Sequence of protein 2:
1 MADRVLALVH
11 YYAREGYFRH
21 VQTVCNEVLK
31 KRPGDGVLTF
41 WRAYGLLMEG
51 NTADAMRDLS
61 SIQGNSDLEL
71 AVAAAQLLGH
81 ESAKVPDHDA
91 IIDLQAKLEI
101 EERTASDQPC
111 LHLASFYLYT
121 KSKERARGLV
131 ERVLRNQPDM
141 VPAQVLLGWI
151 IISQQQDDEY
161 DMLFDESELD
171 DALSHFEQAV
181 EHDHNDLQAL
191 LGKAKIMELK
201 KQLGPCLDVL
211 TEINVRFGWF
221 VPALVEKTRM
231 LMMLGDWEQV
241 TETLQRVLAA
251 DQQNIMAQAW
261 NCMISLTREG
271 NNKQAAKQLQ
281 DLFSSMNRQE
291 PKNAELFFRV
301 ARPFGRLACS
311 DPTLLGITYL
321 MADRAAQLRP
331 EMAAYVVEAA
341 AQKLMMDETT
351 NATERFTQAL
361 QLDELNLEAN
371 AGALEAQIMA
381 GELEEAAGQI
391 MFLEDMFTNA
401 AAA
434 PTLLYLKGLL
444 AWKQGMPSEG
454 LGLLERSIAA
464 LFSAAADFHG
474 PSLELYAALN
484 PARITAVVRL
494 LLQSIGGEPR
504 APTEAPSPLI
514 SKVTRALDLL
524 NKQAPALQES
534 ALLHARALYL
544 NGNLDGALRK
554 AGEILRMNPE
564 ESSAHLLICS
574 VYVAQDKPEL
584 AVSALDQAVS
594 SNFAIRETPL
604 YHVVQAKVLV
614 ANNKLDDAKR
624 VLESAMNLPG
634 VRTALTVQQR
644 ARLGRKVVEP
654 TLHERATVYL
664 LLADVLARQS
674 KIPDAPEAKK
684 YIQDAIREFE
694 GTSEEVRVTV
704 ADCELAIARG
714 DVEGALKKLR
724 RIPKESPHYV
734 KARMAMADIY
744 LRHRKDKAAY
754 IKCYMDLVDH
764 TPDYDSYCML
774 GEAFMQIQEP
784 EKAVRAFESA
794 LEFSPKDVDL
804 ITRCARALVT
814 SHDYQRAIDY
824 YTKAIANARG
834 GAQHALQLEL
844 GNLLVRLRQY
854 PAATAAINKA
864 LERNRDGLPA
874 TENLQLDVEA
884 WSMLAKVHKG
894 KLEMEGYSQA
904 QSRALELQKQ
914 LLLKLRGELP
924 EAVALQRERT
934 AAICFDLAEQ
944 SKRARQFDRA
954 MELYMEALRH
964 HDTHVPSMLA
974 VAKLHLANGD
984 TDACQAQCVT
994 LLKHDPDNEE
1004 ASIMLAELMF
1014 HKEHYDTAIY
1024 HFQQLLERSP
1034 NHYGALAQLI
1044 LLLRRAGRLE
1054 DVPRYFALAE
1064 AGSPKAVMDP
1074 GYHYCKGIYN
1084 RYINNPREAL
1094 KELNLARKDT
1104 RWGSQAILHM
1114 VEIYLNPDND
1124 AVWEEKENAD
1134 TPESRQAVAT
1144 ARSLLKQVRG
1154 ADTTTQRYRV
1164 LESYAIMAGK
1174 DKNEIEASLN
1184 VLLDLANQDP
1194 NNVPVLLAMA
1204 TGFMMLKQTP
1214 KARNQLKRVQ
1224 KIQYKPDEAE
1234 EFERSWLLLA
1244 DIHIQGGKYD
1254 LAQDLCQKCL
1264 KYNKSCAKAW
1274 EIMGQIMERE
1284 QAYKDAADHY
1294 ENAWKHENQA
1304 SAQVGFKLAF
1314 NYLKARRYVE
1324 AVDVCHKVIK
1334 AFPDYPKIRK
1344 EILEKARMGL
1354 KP

These two protein chains interact to form a complex.

Contacts between the two chains:
Residue R1350 in protein 2 contacts residue W183 in protein 1 (closest heavy-atom distance 2.9 Å).
Residue P1355 in protein 2 contacts residue C64 in protein 1 (closest heavy-atom distance 4.0 Å).
Residue V1322 in protein 2 is in contact with residue L225 in protein 1 (closest heavy-atom distance 3.7 Å).
Residue K1354 in protein 2 interacts with residue D23 in protein 1 (closest heavy-atom distance 3.3 Å).
Residue P1355 in protein 2 contacts residue Y22 in protein 1 (closest heavy-atom distance 3.8 Å).
Residue R1350 in protein 2 contacts residue V182 in protein 1 (closest heavy-atom distance 3.6 Å).
Residue K1354 in protein 2 interacts with residue W266 in protein 1 (closest heavy-atom distance 4.2 Å).
Residue K1354 in protein 2 interacts with residue Y63 in protein 1 (closest heavy-atom distance 4.7 Å).
Residue K1354 in protein 2 interacts with residue L225 in protein 1 (closest heavy-atom distance 4.7 Å).
Residue A1349 in protein 2 interacts with residue F200 in protein 1 (closest heavy-atom distance 4.1 Å).
Residue K1354 in protein 2 is in contact with residue Q103 in protein 1 (closest heavy-atom distance 3.8 Å).
Residue L1353 in protein 2 interacts with residue W183 in protein 1 (closest heavy-atom distance 3.1 Å).
Residue D1326 in protein 2 is in contact with residue W264 in protein 1 (closest heavy-atom distance 3.2 Å).
Residue P1355 in protein 2 contacts residue I102 in protein 1 (closest heavy-atom distance 3.3 Å).
Residue P1355 in protein 2 interacts with residue W183 in protein 1 (closest heavy-atom distance 3.5 Å).
Residue L1353 in protein 2 interacts with residue P224 in protein 1 (closest heavy-atom distance 3.5 Å).
Residue V1322 in protein 2 is in contact with residue W266 in protein 1 (closest heavy-atom distance 3.5 Å).
Residue L1353 in protein 2 interacts with residue C199 in protein 1 (closest heavy-atom distance 4.3 Å).
Residue H1329 in protein 2 interacts with residue D223 in protein 1 (closest heavy-atom distance 3.1 Å).
Residue R1350 in protein 2 contacts residue P181 in protein 1 (closest heavy-atom distance 2.3 Å).
Residue R1350 in protein 2 is in contact with residue F158 in protein 1 (closest heavy-atom distance 3.1 Å).
Residue R1350 in protein 2 is in contact with residue F200 in protein 1 (closest heavy-atom distance 3.0 Å).
Residue E1323 in protein 2 interacts with residue W266 in protein 1 (closest heavy-atom distance 4.7 Å).
Residue K1354 in protein 2 is in contact with residue W183 in protein 1 (closest heavy-atom distance 2.7 Å).
Residue P1355 in protein 2 contacts residue Q103 in protein 1 (closest heavy-atom distance 2.8 Å).
Residue E1323 in protein 2 contacts residue E282 in protein 1 (closest heavy-atom distance 4.7 Å).
Residue V1325 in protein 2 is in contact with residue T241 in protein 1 (closest heavy-atom distance 4.6 Å).
Residue G1352 in protein 2 contacts residue W183 in protein 1 (closest heavy-atom distance 3.1 Å).
Residue K1354 in protein 2 is in contact with residue Y22 in protein 1 (closest heavy-atom distance 3.3 Å).
Residue M1351 in protein 2 contacts residue R140 in protein 1 (closest heavy-atom distance 3.3 Å).
Residue H1329 in protein 2 contacts residue T241 in protein 1 (closest heavy-atom distance 3.4 Å).
Residue K1354 in protein 2 contacts residue L24 in protein 1 (closest heavy-atom distance 5.0 Å).
Residue Y1321 in protein 2 is in contact with residue Y63 in protein 1 (closest heavy-atom distance 3.5 Å).
Residue V1325 in protein 2 interacts with residue W264 in protein 1 (closest heavy-atom distance 3.5 Å).
Residue R1350 in protein 2 is in contact with residue S180 in protein 1 (closest heavy-atom distance 4.9 Å).
Residue P1355 in protein 2 is in contact with residue Y63 in protein 1 (closest heavy-atom distance 2.8 Å).
Residue L1353 in protein 2 interacts with residue S184 in protein 1 (closest heavy-atom distance 3.9 Å).
Residue R1350 in protein 2 interacts with residue G198 in protein 1 (closest heavy-atom distance 4.5 Å).
Residue L1353 in protein 2 is in contact with residue F200 in protein 1 (closest heavy-atom distance 3.6 Å).
Residue R1319 in protein 2 is in contact with residue Y63 in protein 1 (closest heavy-atom distance 4.0 Å).
Residue M1351 in protein 2 contacts residue Q103 in protein 1 (closest heavy-atom distance 4.4 Å).
Residue M1351 in protein 2 contacts residue W183 in protein 1 (closest heavy-atom distance 4.1 Å).
Residue P1355 in protein 2 is in contact with residue W266 in protein 1 (closest heavy-atom distance 4.1 Å).
Residue M1351 in protein 2 is in contact with residue F158 in protein 1 (closest heavy-atom distance 4.7 Å).
Residue E1323 in protein 2 is in contact with residue R18 in protein 1 (closest heavy-atom distance 2.7 Å).
Residue P1355 in protein 2 interacts with residue C104 in protein 1 (closest heavy-atom distance 4.7 Å).
Residue V1325 in protein 2 contacts residue F200 in protein 1 (closest heavy-atom distance 3.6 Å).
Residue K1354 in protein 2 interacts with residue C226 in protein 1 (closest heavy-atom distance 4.2 Å).
Residue H1329 in protein 2 contacts residue F200 in protein 1 (closest heavy-atom distance 4.4 Å).
Residue L1353 in protein 2 interacts with residue L225 in protein 1 (closest heavy-atom distance 3.2 Å).
Residue L1353 in protein 2 contacts residue C226 in protein 1 (closest heavy-atom distance 5.0 Å).
Residue Y1321 in protein 2 interacts with residue Q103 in protein 1 (closest heavy-atom distance 4.9 Å).
Residue R1320 in protein 2 contacts residue R18 in protein 1 (closest heavy-atom distance 3.4 Å).
Residue E1323 in protein 2 contacts residue W264 in protein 1 (closest heavy-atom distance 3.5 Å).
Residue V1322 in protein 2 is in contact with residue W264 in protein 1 (closest heavy-atom distance 3.7 Å).
Residue R1350 in protein 2 interacts with residue C199 in protein 1 (closest heavy-atom distance 3.4 Å).
Residue A1324 in protein 2 interacts with residue W264 in protein 1 (closest heavy-atom distance 4.5 Å).
Residue L1353 in protein 2 interacts with residue G198 in protein 1 (closest heavy-atom distance 4.7 Å).
Residue K1354 in protein 2 interacts with residue A267 in protein 1 (closest heavy-atom distance 3.8 Å).

Sequence of protein 1:
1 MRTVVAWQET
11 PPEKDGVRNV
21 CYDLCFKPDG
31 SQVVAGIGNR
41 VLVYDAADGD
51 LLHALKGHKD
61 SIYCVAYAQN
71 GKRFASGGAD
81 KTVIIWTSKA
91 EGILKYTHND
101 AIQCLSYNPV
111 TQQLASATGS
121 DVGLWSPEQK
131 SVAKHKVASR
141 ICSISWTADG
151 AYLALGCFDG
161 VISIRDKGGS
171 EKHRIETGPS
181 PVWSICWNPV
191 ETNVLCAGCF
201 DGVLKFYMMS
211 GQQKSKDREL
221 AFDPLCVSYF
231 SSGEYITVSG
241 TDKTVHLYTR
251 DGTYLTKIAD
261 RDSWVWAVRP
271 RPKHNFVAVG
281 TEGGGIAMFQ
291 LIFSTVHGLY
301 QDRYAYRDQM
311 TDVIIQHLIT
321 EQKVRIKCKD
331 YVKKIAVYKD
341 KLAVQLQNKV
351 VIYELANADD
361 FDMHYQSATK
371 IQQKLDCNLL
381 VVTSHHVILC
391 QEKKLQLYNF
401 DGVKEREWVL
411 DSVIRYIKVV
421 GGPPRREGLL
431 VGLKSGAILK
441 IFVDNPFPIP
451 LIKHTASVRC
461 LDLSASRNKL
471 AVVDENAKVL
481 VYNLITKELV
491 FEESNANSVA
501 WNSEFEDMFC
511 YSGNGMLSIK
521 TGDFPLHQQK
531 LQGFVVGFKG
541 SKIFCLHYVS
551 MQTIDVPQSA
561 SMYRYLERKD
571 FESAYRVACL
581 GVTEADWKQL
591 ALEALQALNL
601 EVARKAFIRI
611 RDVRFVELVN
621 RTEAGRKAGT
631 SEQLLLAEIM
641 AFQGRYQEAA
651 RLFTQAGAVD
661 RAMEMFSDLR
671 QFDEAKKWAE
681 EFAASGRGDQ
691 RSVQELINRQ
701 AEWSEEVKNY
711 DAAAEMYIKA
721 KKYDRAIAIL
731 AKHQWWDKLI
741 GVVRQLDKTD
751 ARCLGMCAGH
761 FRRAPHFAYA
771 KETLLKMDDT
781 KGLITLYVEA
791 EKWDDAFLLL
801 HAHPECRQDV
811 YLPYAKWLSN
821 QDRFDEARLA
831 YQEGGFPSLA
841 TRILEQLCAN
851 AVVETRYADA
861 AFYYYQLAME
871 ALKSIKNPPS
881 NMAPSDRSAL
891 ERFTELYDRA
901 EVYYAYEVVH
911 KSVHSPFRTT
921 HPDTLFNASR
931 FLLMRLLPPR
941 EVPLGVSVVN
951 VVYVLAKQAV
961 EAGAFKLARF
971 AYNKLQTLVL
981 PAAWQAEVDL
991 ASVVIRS